Sequence of protein 1:
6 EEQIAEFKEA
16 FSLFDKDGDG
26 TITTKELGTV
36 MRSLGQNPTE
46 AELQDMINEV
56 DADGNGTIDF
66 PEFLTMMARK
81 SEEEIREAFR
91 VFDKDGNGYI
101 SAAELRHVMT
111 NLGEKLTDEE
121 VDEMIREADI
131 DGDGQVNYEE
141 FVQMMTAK

Sequence of protein 2:
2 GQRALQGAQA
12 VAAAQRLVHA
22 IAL

Interface contacts:
Residue I63 in protein 1 is in contact with residue I22 in protein 2 (closest heavy-atom distance 4.0 Å).
Residue M51 in protein 1 is in contact with residue A23 in protein 2 (closest heavy-atom distance 3.9 Å).
Residue A15 in protein 1 contacts residue A14 in protein 2 (closest heavy-atom distance 4.2 Å).
Residue F16 in protein 1 interacts with residue L18 in protein 2 (closest heavy-atom distance 4.5 Å).
Residue M72 in protein 1 contacts residue L18 in protein 2 (closest heavy-atom distance 4.2 Å).
Residue L18 in protein 1 is in contact with residue A11 in protein 2 (closest heavy-atom distance 3.6 Å).
Residue F19 in protein 1 is in contact with residue I22 in protein 2 (closest heavy-atom distance 3.7 Å).
Residue E82 in protein 1 interacts with residue H20 in protein 2 (closest heavy-atom distance 3.0 Å).
Residue E83 in protein 1 contacts residue Q16 in protein 2 (closest heavy-atom distance 4.8 Å).
Residue E82 in protein 1 interacts with residue R17 in protein 2 (closest heavy-atom distance 3.2 Å).
Residue M72 in protein 1 interacts with residue R17 in protein 2 (closest heavy-atom distance 3.6 Å).
Residue I85 in protein 1 interacts with residue H20 in protein 2 (closest heavy-atom distance 4.4 Å).
Residue T146 in protein 1 contacts residue L24 in protein 2 (closest heavy-atom distance 3.6 Å).
Residue M71 in protein 1 interacts with residue I22 in protein 2 (closest heavy-atom distance 3.3 Å).
Residue E14 in protein 1 interacts with residue Q10 in protein 2 (closest heavy-atom distance 4.3 Å).
Residue M72 in protein 1 interacts with residue A21 in protein 2 (closest heavy-atom distance 4.1 Å).
Residue K148 in protein 1 interacts with residue L24 in protein 2 (closest heavy-atom distance 4.8 Å).
Residue E14 in protein 1 contacts residue A14 in protein 2 (closest heavy-atom distance 3.5 Å).
Residue V55 in protein 1 interacts with residue I22 in protein 2 (closest heavy-atom distance 4.0 Å).
Residue S81 in protein 1 is in contact with residue R17 in protein 2 (closest heavy-atom distance 4.2 Å).
Residue V35 in protein 1 is in contact with residue V19 in protein 2 (closest heavy-atom distance 4.9 Å).
Residue M71 in protein 1 interacts with residue A21 in protein 2 (closest heavy-atom distance 4.0 Å).
Residue E54 in protein 1 is in contact with residue L24 in protein 2 (closest heavy-atom distance 4.7 Å).
Residue F19 in protein 1 contacts residue V19 in protein 2 (closest heavy-atom distance 3.8 Å).
Residue T146 in protein 1 interacts with residue H20 in protein 2 (closest heavy-atom distance 3.2 Å).
Residue E14 in protein 1 interacts with residue A11 in protein 2 (closest heavy-atom distance 3.5 Å).
Residue F68 in protein 1 is in contact with residue I22 in protein 2 (closest heavy-atom distance 4.8 Å).
Residue A15 in protein 1 contacts residue L18 in protein 2 (closest heavy-atom distance 3.0 Å).
Residue F68 in protein 1 is in contact with residue L18 in protein 2 (closest heavy-atom distance 3.5 Å).
Residue L32 in protein 1 is in contact with residue I22 in protein 2 (closest heavy-atom distance 4.3 Å).
Residue V55 in protein 1 contacts residue A21 in protein 2 (closest heavy-atom distance 4.8 Å).
Residue V142 in protein 1 is in contact with residue H20 in protein 2 (closest heavy-atom distance 4.7 Å).
Residue L18 in protein 1 contacts residue A14 in protein 2 (closest heavy-atom distance 4.7 Å).
Residue L18 in protein 1 contacts residue A15 in protein 2 (closest heavy-atom distance 4.0 Å).
Residue F19 in protein 1 contacts residue L18 in protein 2 (closest heavy-atom distance 3.8 Å).
Residue L39 in protein 1 is in contact with residue V19 in protein 2 (closest heavy-atom distance 4.2 Å).
Residue E82 in protein 1 contacts residue Q16 in protein 2 (closest heavy-atom distance 4.4 Å).
Residue M51 in protein 1 interacts with residue I22 in protein 2 (closest heavy-atom distance 4.2 Å).

These two protein chains interact to form a complex.